Interface contacts:
Residue Y166 in chain B contacts residue A296 in chain A (closest heavy-atom distance 4.2 Å).
Residue R75 in chain B interacts with residue H30 in chain A (closest heavy-atom distance 3.4 Å).
Residue E69 in chain B contacts residue R43 in chain A (closest heavy-atom distance 2.5 Å).
Residue H33 in chain B interacts with residue C72 in chain A (closest heavy-atom distance 3.3 Å).
Residue H167 in chain B interacts with residue I297 in chain A (closest heavy-atom distance 3.2 Å).
Residue T49 in chain B is in contact with residue R47 in chain A (closest heavy-atom distance 3.7 Å).
Residue F42 in chain B contacts residue L68 in chain A (closest heavy-atom distance 4.0 Å).
Residue Y166 in chain B contacts residue R293 in chain A (closest heavy-atom distance 3.5 Å).
Residue F38 in chain B is in contact with residue I250 in chain A (closest heavy-atom distance 3.6 Å).
Residue L68 in chain B is in contact with residue L64 in chain A (closest heavy-atom distance 4.2 Å).
Residue R75 in chain B contacts residue H33 in chain A (closest heavy-atom distance 3.6 Å).
Residue I37 in chain B interacts with residue E69 in chain A (closest heavy-atom distance 4.3 Å).
Residue E69 in chain B contacts residue F38 in chain A (closest heavy-atom distance 3.6 Å).
Residue R47 in chain B contacts residue G46 in chain A (closest heavy-atom distance 3.7 Å).
Residue C72 in chain B is in contact with residue F38 in chain A (closest heavy-atom distance 3.9 Å).
Residue H33 in chain B interacts with residue R75 in chain A (closest heavy-atom distance 3.6 Å).
Residue R75 in chain B is in contact with residue D34 in chain A (closest heavy-atom distance 2.9 Å).
Residue R293 in chain B contacts residue Y166 in chain A (closest heavy-atom distance 3.5 Å).
Residue T65 in chain B interacts with residue L64 in chain A (closest heavy-atom distance 4.2 Å).
Residue F38 in chain B is in contact with residue I303 in chain A (closest heavy-atom distance 3.8 Å).
Residue H61 in chain B interacts with residue R43 in chain A (closest heavy-atom distance 3.9 Å).
Residue S96 in chain B interacts with residue S96 in chain A (closest heavy-atom distance 4.1 Å).
Residue T62 in chain B interacts with residue R47 in chain A (closest heavy-atom distance 3.3 Å).
Residue R43 in chain B contacts residue E69 in chain A (closest heavy-atom distance 2.5 Å).
Residue I37 in chain B is in contact with residue L68 in chain A (closest heavy-atom distance 4.0 Å).
Residue C72 in chain B is in contact with residue I37 in chain A (closest heavy-atom distance 3.7 Å).
Residue R47 in chain B contacts residue T49 in chain A (closest heavy-atom distance 3.7 Å).
Residue H30 in chain B interacts with residue R75 in chain A (closest heavy-atom distance 3.4 Å).
Residue L68 in chain B is in contact with residue L68 in chain A (closest heavy-atom distance 3.8 Å).
Residue E253 in chain B contacts residue R43 in chain A (closest heavy-atom distance 3.0 Å).
Residue F38 in chain B is in contact with residue E69 in chain A (closest heavy-atom distance 3.6 Å).
Residue I37 in chain B interacts with residue C72 in chain A (closest heavy-atom distance 3.7 Å).
Residue F38 in chain B is in contact with residue C72 in chain A (closest heavy-atom distance 3.9 Å).
Residue R43 in chain B interacts with residue E253 in chain A (closest heavy-atom distance 3.0 Å).
Residue R43 in chain B interacts with residue H61 in chain A (closest heavy-atom distance 3.9 Å).
Residue L68 in chain B contacts residue F42 in chain A (closest heavy-atom distance 4.0 Å).
Residue R43 in chain B interacts with residue I250 in chain A (closest heavy-atom distance 4.2 Å).
Residue R299 in chain B contacts residue Y166 in chain A (closest heavy-atom distance 3.5 Å).
Residue C72 in chain B is in contact with residue H33 in chain A (closest heavy-atom distance 3.3 Å).
Residue L64 in chain B interacts with residue L68 in chain A (closest heavy-atom distance 4.2 Å).
Residue I297 in chain B is in contact with residue H167 in chain A (closest heavy-atom distance 3.2 Å).
Residue I250 in chain B interacts with residue F38 in chain A (closest heavy-atom distance 3.6 Å).
Residue R43 in chain B contacts residue R299 in chain A (closest heavy-atom distance 3.9 Å).
Residue E69 in chain B is in contact with residue I37 in chain A (closest heavy-atom distance 4.3 Å).
Residue D34 in chain B is in contact with residue C72 in chain A (closest heavy-atom distance 3.2 Å).
Residue A296 in chain B is in contact with residue Y166 in chain A (closest heavy-atom distance 4.2 Å).
Residue L64 in chain B interacts with residue T65 in chain A (closest heavy-atom distance 4.2 Å).
Residue D34 in chain B interacts with residue R75 in chain A (closest heavy-atom distance 2.9 Å).
Residue I303 in chain B interacts with residue F38 in chain A (closest heavy-atom distance 3.8 Å).
Residue R299 in chain B interacts with residue R43 in chain A (closest heavy-atom distance 3.9 Å).
Residue R47 in chain B contacts residue R47 in chain A (closest heavy-atom distance 2.6 Å).
Residue C72 in chain B interacts with residue D34 in chain A (closest heavy-atom distance 3.2 Å).
Residue F38 in chain B contacts residue R299 in chain A (closest heavy-atom distance 3.5 Å).
Residue I250 in chain B interacts with residue R43 in chain A (closest heavy-atom distance 4.2 Å).
Residue Y166 in chain B is in contact with residue R299 in chain A (closest heavy-atom distance 3.5 Å).
Residue R299 in chain B interacts with residue F38 in chain A (closest heavy-atom distance 3.5 Å).
Residue L64 in chain B contacts residue L64 in chain A (closest heavy-atom distance 3.9 Å).
Residue R47 in chain B interacts with residue T62 in chain A (closest heavy-atom distance 3.3 Å).
Residue L68 in chain B interacts with residue I37 in chain A (closest heavy-atom distance 4.0 Å).
Residue G46 in chain B is in contact with residue R47 in chain A (closest heavy-atom distance 3.7 Å).

Sequence of chain A:
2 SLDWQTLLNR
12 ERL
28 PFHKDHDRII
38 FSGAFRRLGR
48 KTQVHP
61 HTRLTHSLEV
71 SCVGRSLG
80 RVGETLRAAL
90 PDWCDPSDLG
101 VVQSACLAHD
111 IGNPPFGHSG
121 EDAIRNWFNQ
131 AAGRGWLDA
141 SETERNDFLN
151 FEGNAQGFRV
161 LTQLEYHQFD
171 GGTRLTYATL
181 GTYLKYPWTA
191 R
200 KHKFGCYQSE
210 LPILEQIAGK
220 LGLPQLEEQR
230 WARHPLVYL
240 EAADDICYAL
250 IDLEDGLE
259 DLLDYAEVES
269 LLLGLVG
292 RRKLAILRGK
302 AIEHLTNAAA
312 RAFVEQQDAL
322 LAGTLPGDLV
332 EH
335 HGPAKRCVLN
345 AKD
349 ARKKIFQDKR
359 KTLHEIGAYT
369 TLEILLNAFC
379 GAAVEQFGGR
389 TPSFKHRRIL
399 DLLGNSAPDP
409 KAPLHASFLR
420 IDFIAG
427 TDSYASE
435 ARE

Sequence of chain B:
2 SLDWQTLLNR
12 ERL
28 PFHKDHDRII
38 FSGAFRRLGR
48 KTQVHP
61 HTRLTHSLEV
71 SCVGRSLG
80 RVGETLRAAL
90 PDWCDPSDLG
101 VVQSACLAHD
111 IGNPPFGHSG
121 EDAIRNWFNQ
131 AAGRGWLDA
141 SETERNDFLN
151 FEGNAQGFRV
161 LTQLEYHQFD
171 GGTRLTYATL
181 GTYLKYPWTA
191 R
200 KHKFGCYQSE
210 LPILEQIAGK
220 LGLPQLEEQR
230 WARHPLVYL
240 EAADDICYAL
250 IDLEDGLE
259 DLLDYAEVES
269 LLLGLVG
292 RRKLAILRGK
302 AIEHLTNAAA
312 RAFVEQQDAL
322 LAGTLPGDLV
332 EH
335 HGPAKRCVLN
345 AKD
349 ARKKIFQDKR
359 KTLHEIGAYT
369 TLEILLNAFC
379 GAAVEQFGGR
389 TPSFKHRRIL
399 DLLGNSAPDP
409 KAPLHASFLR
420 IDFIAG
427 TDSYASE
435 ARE

This data describes a binding interaction between two proteins.